Contacts between the two chains:
Residue Y57 in the second protein contacts residue E51 in the first protein (closest heavy-atom distance 5.0 Å).
Residue K36 in the second protein contacts residue L72 in the first protein (closest heavy-atom distance 3.8 Å).
Residue L71 in the second protein is in contact with residue F43 in the first protein (closest heavy-atom distance 3.8 Å).
Residue F43 in the second protein contacts residue L71 in the first protein (closest heavy-atom distance 4.3 Å).
Residue F64 in the second protein contacts residue S46 in the first protein (closest heavy-atom distance 3.9 Å).
Residue E79 in the second protein is in contact with residue A47 in the first protein (closest heavy-atom distance 4.8 Å).
Residue F43 in the second protein interacts with residue F81 in the first protein (closest heavy-atom distance 3.8 Å).
Residue L50 in the second protein interacts with residue Y61 in the first protein (closest heavy-atom distance 3.7 Å).
Residue Y57 in the second protein interacts with residue L50 in the first protein (closest heavy-atom distance 3.2 Å).
Residue S75 in the second protein is in contact with residue E40 in the first protein (closest heavy-atom distance 3.0 Å).
Residue L50 in the second protein interacts with residue L60 in the first protein (closest heavy-atom distance 4.0 Å).
Residue S46 in the second protein contacts residue F64 in the first protein (closest heavy-atom distance 4.4 Å).
Residue K36 in the second protein interacts with residue P73 in the first protein (closest heavy-atom distance 4.6 Å).
Residue A47 in the second protein is in contact with residue F81 in the first protein (closest heavy-atom distance 3.4 Å).
Residue F43 in the second protein contacts residue V78 in the first protein (closest heavy-atom distance 4.7 Å).
Residue L50 in the second protein interacts with residue F80 in the first protein (closest heavy-atom distance 4.6 Å).
Residue L39 in the second protein is in contact with residue L72 in the first protein (closest heavy-atom distance 3.7 Å).
Residue F43 in the second protein interacts with residue F64 in the first protein (closest heavy-atom distance 4.2 Å).
Residue L60 in the second protein contacts residue L50 in the first protein (closest heavy-atom distance 4.2 Å).
Residue E40 in the second protein contacts residue L72 in the first protein (closest heavy-atom distance 3.6 Å).
Residue E40 in the second protein contacts residue V78 in the first protein (closest heavy-atom distance 3.0 Å).
Residue Y61 in the second protein interacts with residue L50 in the first protein (closest heavy-atom distance 3.9 Å).
Residue F43 in the second protein contacts residue S68 in the first protein (closest heavy-atom distance 3.6 Å).
Residue F64 in the second protein is in contact with residue L50 in the first protein (closest heavy-atom distance 3.5 Å).
Residue V78 in the second protein is in contact with residue E44 in the first protein (closest heavy-atom distance 4.9 Å).
Residue L71 in the second protein interacts with residue E40 in the first protein (closest heavy-atom distance 4.1 Å).
Residue L50 in the second protein is in contact with residue F81 in the first protein (closest heavy-atom distance 4.8 Å).
Residue N48 in the second protein is in contact with residue F80 in the first protein (closest heavy-atom distance 5.0 Å).
Residue F43 in the second protein is in contact with residue L72 in the first protein (closest heavy-atom distance 4.0 Å).
Residue E51 in the second protein interacts with residue Y57 in the first protein (closest heavy-atom distance 4.5 Å).
Residue N67 in the second protein is in contact with residue F43 in the first protein (closest heavy-atom distance 2.9 Å).
Residue E40 in the second protein is in contact with residue E74 in the first protein (closest heavy-atom distance 3.8 Å).
Residue L71 in the second protein is in contact with residue L39 in the first protein (closest heavy-atom distance 3.5 Å).
Residue Q70 in the second protein contacts residue L39 in the first protein (closest heavy-atom distance 3.5 Å).
Residue S75 in the second protein interacts with residue K36 in the first protein (closest heavy-atom distance 3.9 Å).
Residue L50 in the second protein interacts with residue Y57 in the first protein (closest heavy-atom distance 3.5 Å).
Residue L50 in the second protein contacts residue F64 in the first protein (closest heavy-atom distance 3.3 Å).
Residue A47 in the second protein is in contact with residue F80 in the first protein (closest heavy-atom distance 3.2 Å).
Residue F43 in the second protein contacts residue N67 in the first protein (closest heavy-atom distance 3.0 Å).
Residue S68 in the second protein is in contact with residue F43 in the first protein (closest heavy-atom distance 3.6 Å).
Residue L71 in the second protein interacts with residue K36 in the first protein (closest heavy-atom distance 3.7 Å).
Residue L72 in the second protein interacts with residue K36 in the first protein (closest heavy-atom distance 4.8 Å).
Residue Y57 in the second protein contacts residue A54 in the first protein (closest heavy-atom distance 3.5 Å).
Residue E51 in the second protein interacts with residue F80 in the first protein (closest heavy-atom distance 3.6 Å).
Residue F64 in the second protein interacts with residue F43 in the first protein (closest heavy-atom distance 4.2 Å).
Residue Q70 in the second protein contacts residue F43 in the first protein (closest heavy-atom distance 4.8 Å).
Residue L39 in the second protein is in contact with residue L71 in the first protein (closest heavy-atom distance 3.6 Å).
Residue A54 in the second protein is in contact with residue Y57 in the first protein (closest heavy-atom distance 3.2 Å).

Sequence of the second protein:
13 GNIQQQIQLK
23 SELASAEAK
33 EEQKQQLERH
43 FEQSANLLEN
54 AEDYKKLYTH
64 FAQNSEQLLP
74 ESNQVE

Sequence of the first protein:
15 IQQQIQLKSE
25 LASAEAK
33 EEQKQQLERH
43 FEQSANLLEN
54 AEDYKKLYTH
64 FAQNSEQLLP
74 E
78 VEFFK

This data describes a binding interaction between two proteins.